Sequence of the first protein:
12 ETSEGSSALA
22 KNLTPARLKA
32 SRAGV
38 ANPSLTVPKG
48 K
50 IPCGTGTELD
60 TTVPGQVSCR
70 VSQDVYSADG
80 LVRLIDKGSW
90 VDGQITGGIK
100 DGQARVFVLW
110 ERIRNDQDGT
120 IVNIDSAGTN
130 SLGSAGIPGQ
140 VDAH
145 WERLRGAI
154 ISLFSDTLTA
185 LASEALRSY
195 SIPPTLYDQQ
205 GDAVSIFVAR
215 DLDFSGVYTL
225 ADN

Sequence of the second protein:
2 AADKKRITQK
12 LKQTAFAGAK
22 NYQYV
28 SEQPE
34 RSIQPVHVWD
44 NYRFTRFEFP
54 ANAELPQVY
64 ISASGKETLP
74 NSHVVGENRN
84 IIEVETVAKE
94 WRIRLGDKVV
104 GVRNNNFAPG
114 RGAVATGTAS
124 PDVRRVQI

This data describes a binding interaction between two proteins.

Contacts between the two chains:
Residue L131 in the first protein is in contact with residue L72 in the second protein (closest heavy-atom distance 3.9 Å).
Residue A225 in the first protein contacts residue V126 in the second protein (closest heavy-atom distance 3.4 Å).
Residue G79 in the first protein is in contact with residue A122 in the second protein (closest heavy-atom distance 4.0 Å).
Residue N227 in the first protein is in contact with residue D125 in the second protein (closest heavy-atom distance 3.2 Å).
Residue G79 in the first protein is in contact with residue H76 in the second protein (closest heavy-atom distance 3.5 Å).
Residue A225 in the first protein interacts with residue V129 in the second protein (closest heavy-atom distance 3.9 Å).
Residue Y222 in the first protein contacts residue V129 in the second protein (closest heavy-atom distance 3.3 Å).
Residue L224 in the first protein is in contact with residue T9 in the second protein (closest heavy-atom distance 3.9 Å).
Residue L80 in the first protein is in contact with residue A122 in the second protein (closest heavy-atom distance 2.7 Å).
Residue Y75 in the first protein interacts with residue E88 in the second protein (closest heavy-atom distance 3.6 Å).
Residue R82 in the first protein is in contact with residue T121 in the second protein (closest heavy-atom distance 4.1 Å).
Residue L80 in the first protein contacts residue T121 in the second protein (closest heavy-atom distance 3.4 Å).
Residue S130 in the first protein interacts with residue K69 in the second protein (closest heavy-atom distance 3.5 Å).
Residue D117 in the first protein interacts with residue R128 in the second protein (closest heavy-atom distance 3.9 Å).
Residue D117 in the first protein contacts residue Q130 in the second protein (closest heavy-atom distance 3.0 Å).
Residue Y222 in the first protein is in contact with residue R128 in the second protein (closest heavy-atom distance 3.4 Å).
Residue T119 in the first protein is in contact with residue Q130 in the second protein (closest heavy-atom distance 3.7 Å).
Residue L131 in the first protein interacts with residue T71 in the second protein (closest heavy-atom distance 3.8 Å).
Residue T223 in the first protein interacts with residue R128 in the second protein (closest heavy-atom distance 3.6 Å).
Residue S41 in the first protein contacts residue Q10 in the second protein (closest heavy-atom distance 2.7 Å).
Residue S130 in the first protein interacts with residue E70 in the second protein (closest heavy-atom distance 3.9 Å).
Residue D226 in the first protein contacts residue L12 in the second protein (closest heavy-atom distance 3.6 Å).
Residue V221 in the first protein contacts residue I131 in the second protein (closest heavy-atom distance 2.8 Å).
Residue S130 in the first protein interacts with residue L72 in the second protein (closest heavy-atom distance 3.0 Å).
Residue K48 in the first protein is in contact with residue E88 in the second protein (closest heavy-atom distance 2.9 Å).
Residue A225 in the first protein is in contact with residue R127 in the second protein (closest heavy-atom distance 2.5 Å).
Residue V221 in the first protein interacts with residue V129 in the second protein (closest heavy-atom distance 4.0 Å).
Residue D78 in the first protein contacts residue H76 in the second protein (closest heavy-atom distance 3.7 Å).
Residue Y75 in the first protein is in contact with residue F47 in the second protein (closest heavy-atom distance 3.8 Å).
Residue D226 in the first protein contacts residue D125 in the second protein (closest heavy-atom distance 3.4 Å).
Residue D226 in the first protein contacts residue T9 in the second protein (closest heavy-atom distance 3.9 Å).
Residue L80 in the first protein interacts with residue Q14 in the second protein (closest heavy-atom distance 3.9 Å).
Residue S130 in the first protein is in contact with residue T71 in the second protein (closest heavy-atom distance 3.6 Å).
Residue D85 in the first protein contacts residue R128 in the second protein (closest heavy-atom distance 2.8 Å).
Residue L131 in the first protein interacts with residue E70 in the second protein (closest heavy-atom distance 3.4 Å).
Residue R82 in the first protein contacts residue G120 in the second protein (closest heavy-atom distance 3.1 Å).
Residue N227 in the first protein interacts with residue P124 in the second protein (closest heavy-atom distance 3.5 Å).
Residue G79 in the first protein contacts residue F47 in the second protein (closest heavy-atom distance 3.4 Å).
Residue Y222 in the first protein contacts residue Q130 in the second protein (closest heavy-atom distance 4.0 Å).
Residue N227 in the first protein interacts with residue R127 in the second protein (closest heavy-atom distance 3.1 Å).
Residue V221 in the first protein interacts with residue Q130 in the second protein (closest heavy-atom distance 3.4 Å).
Residue Y222 in the first protein contacts residue I131 in the second protein (closest heavy-atom distance 4.0 Å).
Residue G79 in the first protein interacts with residue E88 in the second protein (closest heavy-atom distance 3.9 Å).
Residue L131 in the first protein contacts residue Y62 in the second protein (closest heavy-atom distance 3.8 Å).
Residue K48 in the first protein interacts with residue N74 in the second protein (closest heavy-atom distance 3.4 Å).
Residue L224 in the first protein interacts with residue K13 in the second protein (closest heavy-atom distance 3.5 Å).
Residue L224 in the first protein interacts with residue R127 in the second protein (closest heavy-atom distance 3.5 Å).
Residue V81 in the first protein interacts with residue G120 in the second protein (closest heavy-atom distance 3.9 Å).
Residue R82 in the first protein interacts with residue R128 in the second protein (closest heavy-atom distance 2.7 Å).
Residue Q72 in the first protein interacts with residue T89 in the second protein (closest heavy-atom distance 3.8 Å).
Residue A207 in the first protein is in contact with residue S67 in the second protein (closest heavy-atom distance 3.7 Å).
Residue L83 in the first protein is in contact with residue R128 in the second protein (closest heavy-atom distance 4.1 Å).
Residue D206 in the first protein contacts residue K69 in the second protein (closest heavy-atom distance 3.1 Å).
Residue N227 in the first protein is in contact with residue T119 in the second protein (closest heavy-atom distance 4.0 Å).
Residue D226 in the first protein is in contact with residue R127 in the second protein (closest heavy-atom distance 3.2 Å).
Residue T223 in the first protein is in contact with residue V129 in the second protein (closest heavy-atom distance 2.7 Å).
Residue V74 in the first protein interacts with residue N74 in the second protein (closest heavy-atom distance 3.8 Å).
Residue L80 in the first protein is in contact with residue K13 in the second protein (closest heavy-atom distance 3.5 Å).
Residue A207 in the first protein contacts residue K69 in the second protein (closest heavy-atom distance 3.2 Å).
Residue T223 in the first protein interacts with residue R127 in the second protein (closest heavy-atom distance 3.9 Å).